Sequence of protein 2:
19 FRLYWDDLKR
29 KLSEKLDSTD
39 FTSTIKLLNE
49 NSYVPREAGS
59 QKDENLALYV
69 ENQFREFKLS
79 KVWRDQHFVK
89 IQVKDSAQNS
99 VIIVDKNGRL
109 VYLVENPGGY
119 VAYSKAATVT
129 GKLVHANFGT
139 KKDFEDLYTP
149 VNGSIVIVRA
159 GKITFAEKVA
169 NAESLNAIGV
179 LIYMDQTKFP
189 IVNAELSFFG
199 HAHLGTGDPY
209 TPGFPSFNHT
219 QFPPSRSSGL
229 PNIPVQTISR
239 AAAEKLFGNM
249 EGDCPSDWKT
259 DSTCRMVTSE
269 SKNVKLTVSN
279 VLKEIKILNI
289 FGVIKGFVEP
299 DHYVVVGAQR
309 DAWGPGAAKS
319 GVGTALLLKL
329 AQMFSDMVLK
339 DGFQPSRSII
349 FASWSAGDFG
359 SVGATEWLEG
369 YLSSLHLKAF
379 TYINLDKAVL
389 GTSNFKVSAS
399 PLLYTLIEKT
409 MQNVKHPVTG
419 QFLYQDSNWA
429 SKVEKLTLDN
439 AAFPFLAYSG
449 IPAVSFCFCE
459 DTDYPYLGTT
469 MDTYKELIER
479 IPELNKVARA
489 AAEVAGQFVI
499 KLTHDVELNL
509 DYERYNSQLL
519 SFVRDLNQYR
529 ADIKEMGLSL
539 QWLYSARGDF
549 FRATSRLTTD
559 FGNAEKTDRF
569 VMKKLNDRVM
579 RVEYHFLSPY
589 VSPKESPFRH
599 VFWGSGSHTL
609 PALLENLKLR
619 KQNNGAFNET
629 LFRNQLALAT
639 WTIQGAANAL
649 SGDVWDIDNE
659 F

Contacts between the two chains:
Residue L522 in protein 1 is in contact with residue R73 in protein 2 (closest heavy-atom distance 3.6 Å).
Residue V20 in protein 1 contacts residue F19 in protein 2 (closest heavy-atom distance 4.9 Å).

Sequence of protein 1:
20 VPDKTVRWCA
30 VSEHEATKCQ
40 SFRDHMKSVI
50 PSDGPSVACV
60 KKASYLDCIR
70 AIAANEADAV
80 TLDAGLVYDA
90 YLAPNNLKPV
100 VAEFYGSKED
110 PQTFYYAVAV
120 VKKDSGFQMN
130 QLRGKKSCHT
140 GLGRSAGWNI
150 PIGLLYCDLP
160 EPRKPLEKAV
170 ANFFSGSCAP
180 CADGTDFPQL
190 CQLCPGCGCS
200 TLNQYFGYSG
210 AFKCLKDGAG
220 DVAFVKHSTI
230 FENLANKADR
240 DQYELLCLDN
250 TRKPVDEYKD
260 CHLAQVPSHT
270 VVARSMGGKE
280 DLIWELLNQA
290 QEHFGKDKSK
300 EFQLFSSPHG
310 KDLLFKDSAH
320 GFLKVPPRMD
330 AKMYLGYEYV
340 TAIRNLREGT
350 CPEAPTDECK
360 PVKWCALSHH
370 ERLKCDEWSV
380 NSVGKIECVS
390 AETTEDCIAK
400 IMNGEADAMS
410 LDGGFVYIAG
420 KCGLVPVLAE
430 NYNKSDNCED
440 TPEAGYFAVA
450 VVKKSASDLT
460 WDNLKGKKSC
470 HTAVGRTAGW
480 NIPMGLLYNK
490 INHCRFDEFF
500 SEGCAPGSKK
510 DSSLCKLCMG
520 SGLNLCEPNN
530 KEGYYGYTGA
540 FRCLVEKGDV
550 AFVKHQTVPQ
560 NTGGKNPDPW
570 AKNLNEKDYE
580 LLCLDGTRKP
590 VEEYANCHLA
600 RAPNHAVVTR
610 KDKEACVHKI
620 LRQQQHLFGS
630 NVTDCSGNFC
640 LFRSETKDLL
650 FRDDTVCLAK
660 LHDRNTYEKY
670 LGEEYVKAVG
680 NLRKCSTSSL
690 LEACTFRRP

This data describes a binding interaction between two proteins.